Sequence of chain A:
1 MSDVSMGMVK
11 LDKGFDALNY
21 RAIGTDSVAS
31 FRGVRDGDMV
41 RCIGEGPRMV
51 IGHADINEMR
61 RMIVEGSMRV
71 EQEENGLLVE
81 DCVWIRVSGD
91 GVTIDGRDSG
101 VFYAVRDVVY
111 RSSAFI

Interface contacts:
Residue I24 in chain B interacts with residue V28 in chain A (closest heavy-atom distance 3.2 Å).
Residue I49 in chain B contacts residue V92 in chain A (closest heavy-atom distance 3.1 Å).
Residue I25 in chain B is in contact with residue S27 in chain A (closest heavy-atom distance 3.2 Å).
Residue I12 in chain B is in contact with residue G7 in chain A (closest heavy-atom distance 2.7 Å).
Residue E46 in chain B is in contact with residue D90 in chain A (closest heavy-atom distance 3.2 Å).
Residue S102 in chain B contacts residue F115 in chain A (closest heavy-atom distance 3.1 Å).
Residue F13 in chain B interacts with residue S5 in chain A (closest heavy-atom distance 3.2 Å).
Residue G22 in chain B interacts with residue F31 in chain A (closest heavy-atom distance 3.0 Å).
Residue E46 in chain B interacts with residue M49 in chain A (closest heavy-atom distance 3.3 Å).
Residue K43 in chain B interacts with residue H53 in chain A (closest heavy-atom distance 2.7 Å).
Residue I33 in chain B contacts residue L11 in chain A (closest heavy-atom distance 3.4 Å).
Residue R36 in chain B contacts residue M49 in chain A (closest heavy-atom distance 3.3 Å).
Residue E17 in chain B contacts residue M6 in chain A (closest heavy-atom distance 3.2 Å).
Residue I23 in chain B interacts with residue A29 in chain A (closest heavy-atom distance 3.2 Å).
Residue K45 in chain B contacts residue I51 in chain A (closest heavy-atom distance 3.4 Å).
Residue R52 in chain B is in contact with residue G96 in chain A (closest heavy-atom distance 2.7 Å).
Residue D107 in chain B interacts with residue R106 in chain A (closest heavy-atom distance 2.6 Å).
Residue A10 in chain B is in contact with residue L11 in chain A (closest heavy-atom distance 3.5 Å).
Residue N8 in chain B contacts residue L11 in chain A (closest heavy-atom distance 3.0 Å).
Residue Y104 in chain B interacts with residue R21 in chain A (closest heavy-atom distance 3.1 Å).
Residue F20 in chain B interacts with residue R35 in chain A (closest heavy-atom distance 3.3 Å).
Residue Y50 in chain B interacts with residue V92 in chain A (closest heavy-atom distance 2.8 Å).
Residue G26 in chain B interacts with residue D26 in chain A (closest heavy-atom distance 3.3 Å).
Residue M47 in chain B is in contact with residue D90 in chain A (closest heavy-atom distance 3.1 Å).
Residue R52 in chain B is in contact with residue D95 in chain A (closest heavy-atom distance 2.7 Å).
Residue N8 in chain B is in contact with residue V9 in chain A (closest heavy-atom distance 3.1 Å).
Residue C48 in chain B interacts with residue D90 in chain A (closest heavy-atom distance 2.9 Å).
Residue E17 in chain B contacts residue R35 in chain A (closest heavy-atom distance 3.0 Å).
Residue C48 in chain B is in contact with residue G91 in chain A (closest heavy-atom distance 3.0 Å).
Residue R52 in chain B contacts residue I94 in chain A (closest heavy-atom distance 2.9 Å).
Residue G18 in chain B contacts residue R35 in chain A (closest heavy-atom distance 3.2 Å).
Residue I24 in chain B is in contact with residue S27 in chain A (closest heavy-atom distance 3.3 Å).
Residue E9 in chain B contacts residue M8 in chain A (closest heavy-atom distance 3.3 Å).
Residue A10 in chain B contacts residue G7 in chain A (closest heavy-atom distance 2.9 Å).
Residue V16 in chain B contacts residue M6 in chain A (closest heavy-atom distance 3.4 Å).
Residue K45 in chain B interacts with residue G52 in chain A (closest heavy-atom distance 3.2 Å).
Residue V16 in chain B is in contact with residue S5 in chain A (closest heavy-atom distance 3.1 Å).
Residue M47 in chain B is in contact with residue V50 in chain A (closest heavy-atom distance 3.0 Å).
Residue K45 in chain B contacts residue G89 in chain A (closest heavy-atom distance 2.7 Å).
Residue E9 in chain B contacts residue V9 in chain A (closest heavy-atom distance 3.1 Å).
Residue E19 in chain B is in contact with residue I43 in chain A (closest heavy-atom distance 3.4 Å).
Residue Y50 in chain B contacts residue I94 in chain A (closest heavy-atom distance 2.7 Å).
Residue E51 in chain B interacts with residue R106 in chain A (closest heavy-atom distance 2.6 Å).
Residue V16 in chain B is in contact with residue R35 in chain A (closest heavy-atom distance 3.3 Å).
Residue I24 in chain B contacts residue A29 in chain A (closest heavy-atom distance 3.0 Å).
Residue Q53 in chain B interacts with residue F102 in chain A (closest heavy-atom distance 3.0 Å).
Residue N8 in chain B contacts residue K10 in chain A (closest heavy-atom distance 2.9 Å).
Residue F20 in chain B contacts residue G33 in chain A (closest heavy-atom distance 2.6 Å).
Residue G26 in chain B contacts residue S27 in chain A (closest heavy-atom distance 2.6 Å).
Residue K11 in chain B interacts with residue G7 in chain A (closest heavy-atom distance 2.9 Å).
Residue E51 in chain B is in contact with residue Y110 in chain A (closest heavy-atom distance 2.6 Å).
Residue A10 in chain B is in contact with residue M8 in chain A (closest heavy-atom distance 2.9 Å).
Residue Y50 in chain B interacts with residue T93 in chain A (closest heavy-atom distance 3.1 Å).
Residue E46 in chain B contacts residue V50 in chain A (closest heavy-atom distance 3.4 Å).
Residue C48 in chain B interacts with residue V92 in chain A (closest heavy-atom distance 3.0 Å).
Residue A10 in chain B is in contact with residue V9 in chain A (closest heavy-atom distance 2.7 Å).
Residue T14 in chain B interacts with residue S5 in chain A (closest heavy-atom distance 3.2 Å).
Residue E51 in chain B is in contact with residue F102 in chain A (closest heavy-atom distance 3.1 Å).
Residue F13 in chain B is in contact with residue G7 in chain A (closest heavy-atom distance 3.4 Å).
Residue E17 in chain B interacts with residue G37 in chain A (closest heavy-atom distance 2.6 Å).

Sequence of chain B:
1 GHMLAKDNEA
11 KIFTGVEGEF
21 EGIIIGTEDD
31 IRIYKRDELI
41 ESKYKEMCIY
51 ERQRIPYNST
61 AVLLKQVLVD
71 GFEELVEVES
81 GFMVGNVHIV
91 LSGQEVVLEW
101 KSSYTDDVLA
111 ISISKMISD

The following describes two proteins that form a bound complex.